These two protein chains interact to form a complex.

Sequence of the second protein:
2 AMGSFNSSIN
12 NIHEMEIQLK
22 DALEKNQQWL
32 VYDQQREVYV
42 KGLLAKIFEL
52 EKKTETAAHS

Sequence of the first protein:
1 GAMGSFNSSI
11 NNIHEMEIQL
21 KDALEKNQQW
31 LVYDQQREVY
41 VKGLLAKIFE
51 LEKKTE

Interface contacts:
Residue I48 in the second protein interacts with residue L51 in the first protein (closest heavy-atom distance 4.0 Å).
Residue W30 in the second protein contacts residue W30 in the first protein (closest heavy-atom distance 3.6 Å).
Residue Q19 in the second protein contacts residue L20 in the first protein (closest heavy-atom distance 3.6 Å).
Residue L20 in the second protein interacts with residue M16 in the first protein (closest heavy-atom distance 3.6 Å).
Residue W30 in the second protein contacts residue N27 in the first protein (closest heavy-atom distance 3.6 Å).
Residue L44 in the second protein interacts with residue L44 in the first protein (closest heavy-atom distance 3.7 Å).
Residue L51 in the second protein interacts with residue E52 in the first protein (closest heavy-atom distance 3.6 Å).
Residue L24 in the second protein is in contact with residue A23 in the first protein (closest heavy-atom distance 4.0 Å).
Residue Y40 in the second protein interacts with residue L45 in the first protein (closest heavy-atom distance 4.3 Å).
Residue Y40 in the second protein is in contact with residue V41 in the first protein (closest heavy-atom distance 3.8 Å).
Residue W30 in the second protein is in contact with residue D34 in the first protein (closest heavy-atom distance 4.0 Å).
Residue D34 in the second protein contacts residue R37 in the first protein (closest heavy-atom distance 3.0 Å).
Residue L44 in the second protein is in contact with residue L45 in the first protein (closest heavy-atom distance 4.0 Å).
Residue T55 in the second protein is in contact with residue L51 in the first protein (closest heavy-atom distance 3.6 Å).
Residue V41 in the second protein interacts with residue R37 in the first protein (closest heavy-atom distance 4.0 Å).
Residue K47 in the second protein interacts with residue I48 in the first protein (closest heavy-atom distance 3.8 Å).
Residue M16 in the second protein contacts residue E17 in the first protein (closest heavy-atom distance 3.6 Å).
Residue R37 in the second protein interacts with residue V41 in the first protein (closest heavy-atom distance 4.4 Å).
Residue V41 in the second protein interacts with residue Y40 in the first protein (closest heavy-atom distance 3.9 Å).
Residue E38 in the second protein interacts with residue R37 in the first protein (closest heavy-atom distance 2.7 Å).
Residue R37 in the second protein interacts with residue E38 in the first protein (closest heavy-atom distance 2.9 Å).
Residue E17 in the second protein interacts with residue M16 in the first protein (closest heavy-atom distance 3.5 Å).
Residue A23 in the second protein contacts residue N27 in the first protein (closest heavy-atom distance 3.1 Å).
Residue L51 in the second protein is in contact with residue I48 in the first protein (closest heavy-atom distance 3.8 Å).
Residue Y33 in the second protein is in contact with residue D34 in the first protein (closest heavy-atom distance 3.3 Å).
Residue M16 in the second protein interacts with residue I13 in the first protein (closest heavy-atom distance 3.7 Å).
Residue L51 in the second protein contacts residue L51 in the first protein (closest heavy-atom distance 4.0 Å).
Residue L31 in the second protein is in contact with residue W30 in the first protein (closest heavy-atom distance 3.9 Å).
Residue K47 in the second protein is in contact with residue E52 in the first protein (closest heavy-atom distance 3.4 Å).
Residue I48 in the second protein interacts with residue L44 in the first protein (closest heavy-atom distance 3.7 Å).
Residue L44 in the second protein contacts residue I48 in the first protein (closest heavy-atom distance 3.8 Å).
Residue A23 in the second protein is in contact with residue A23 in the first protein (closest heavy-atom distance 4.0 Å).
Residue L45 in the second protein is in contact with residue Y40 in the first protein (closest heavy-atom distance 3.8 Å).
Residue I48 in the second protein interacts with residue K47 in the first protein (closest heavy-atom distance 4.0 Å).
Residue L20 in the second protein interacts with residue L20 in the first protein (closest heavy-atom distance 3.6 Å).
Residue Y33 in the second protein interacts with residue E38 in the first protein (closest heavy-atom distance 4.2 Å).
Residue V41 in the second protein interacts with residue V41 in the first protein (closest heavy-atom distance 3.8 Å).
Residue K26 in the second protein is in contact with residue N27 in the first protein (closest heavy-atom distance 3.7 Å).
Residue E52 in the second protein is in contact with residue K47 in the first protein (closest heavy-atom distance 4.1 Å).
Residue L24 in the second protein contacts residue Q19 in the first protein (closest heavy-atom distance 4.0 Å).
Residue M16 in the second protein contacts residue L20 in the first protein (closest heavy-atom distance 3.7 Å).
Residue N27 in the second protein contacts residue W30 in the first protein (closest heavy-atom distance 4.2 Å).
Residue T55 in the second protein is in contact with residue K54 in the first protein (closest heavy-atom distance 3.8 Å).
Residue L20 in the second protein interacts with residue Q19 in the first protein (closest heavy-atom distance 3.9 Å).
Residue E52 in the second protein contacts residue L51 in the first protein (closest heavy-atom distance 4.1 Å).
Residue I48 in the second protein interacts with residue I48 in the first protein (closest heavy-atom distance 3.5 Å).
Residue L45 in the second protein contacts residue L44 in the first protein (closest heavy-atom distance 3.6 Å).
Residue A23 in the second protein is in contact with residue L20 in the first protein (closest heavy-atom distance 4.3 Å).
Residue M16 in the second protein is in contact with residue M16 in the first protein (closest heavy-atom distance 3.6 Å).
Residue N27 in the second protein interacts with residue N27 in the first protein (closest heavy-atom distance 2.9 Å).
Residue D34 in the second protein is in contact with residue Y33 in the first protein (closest heavy-atom distance 3.7 Å).
Residue V41 in the second protein contacts residue L44 in the first protein (closest heavy-atom distance 4.0 Å).
Residue W30 in the second protein contacts residue L31 in the first protein (closest heavy-atom distance 3.9 Å).
Residue N27 in the second protein is in contact with residue K26 in the first protein (closest heavy-atom distance 3.9 Å).
Residue D34 in the second protein contacts residue W30 in the first protein (closest heavy-atom distance 3.2 Å).
Residue I13 in the second protein is in contact with residue I13 in the first protein (closest heavy-atom distance 3.8 Å).
Residue R37 in the second protein contacts residue D34 in the first protein (closest heavy-atom distance 4.3 Å).
Residue L44 in the second protein is in contact with residue V41 in the first protein (closest heavy-atom distance 3.9 Å).
Residue R37 in the second protein interacts with residue R37 in the first protein (closest heavy-atom distance 3.5 Å).
Residue A23 in the second protein interacts with residue L24 in the first protein (closest heavy-atom distance 3.6 Å).